Contacts between the two chains:
Residue M5 in chain B is in contact with residue A43 in chain A (closest heavy-atom distance 4.5 Å).
Residue R3 in chain B interacts with residue L39 in chain A (closest heavy-atom distance 3.4 Å).
Residue H11 in chain B contacts residue E23 in chain A (closest heavy-atom distance 3.4 Å).
Residue H11 in chain B contacts residue G24 in chain A (closest heavy-atom distance 4.6 Å).
Residue V49 in chain B is in contact with residue L20 in chain A (closest heavy-atom distance 4.7 Å).
Residue R3 in chain B is in contact with residue Q7 in chain A (closest heavy-atom distance 3.5 Å).
Residue K9 in chain B contacts residue E23 in chain A (closest heavy-atom distance 2.7 Å).
Residue R3 in chain B contacts residue I38 in chain A (closest heavy-atom distance 4.4 Å).
Residue R54 in chain B is in contact with residue F55 in chain A (closest heavy-atom distance 4.0 Å).
Residue I86 in chain B interacts with residue G24 in chain A (closest heavy-atom distance 4.0 Å).
Residue R54 in chain B interacts with residue A74 in chain A (closest heavy-atom distance 3.6 Å).
Residue R54 in chain B contacts residue G24 in chain A (closest heavy-atom distance 4.6 Å).
Residue M1 in chain B interacts with residue V91 in chain A (closest heavy-atom distance 3.9 Å).
Residue M5 in chain B contacts residue N41 in chain A (closest heavy-atom distance 3.5 Å).
Residue L6 in chain B is in contact with residue Y58 in chain A (closest heavy-atom distance 3.7 Å).
Residue F90 in chain B is in contact with residue A43 in chain A (closest heavy-atom distance 3.8 Å).
Residue M1 in chain B contacts residue W101 in chain A (closest heavy-atom distance 4.3 Å).
Residue T4 in chain B is in contact with residue A43 in chain A (closest heavy-atom distance 2.9 Å).
Residue W101 in chain B interacts with residue N41 in chain A (closest heavy-atom distance 3.8 Å).
Residue W47 in chain B is in contact with residue S56 in chain A (closest heavy-atom distance 3.9 Å).
Residue H11 in chain B is in contact with residue Y22 in chain A (closest heavy-atom distance 3.8 Å).
Residue I2 in chain B interacts with residue V91 in chain A (closest heavy-atom distance 3.2 Å).
Residue P103 in chain B interacts with residue N41 in chain A (closest heavy-atom distance 3.3 Å).
Residue T4 in chain B contacts residue N41 in chain A (closest heavy-atom distance 4.4 Å).
Residue M1 in chain B is in contact with residue T92 in chain A (closest heavy-atom distance 3.5 Å).
Residue V49 in chain B contacts residue A74 in chain A (closest heavy-atom distance 3.8 Å).
Residue W47 in chain B contacts residue G24 in chain A (closest heavy-atom distance 4.3 Å).
Residue W47 in chain B interacts with residue Y58 in chain A (closest heavy-atom distance 4.2 Å).
Residue R3 in chain B contacts residue E42 in chain A (closest heavy-atom distance 2.8 Å).
Residue R99 in chain B contacts residue L39 in chain A (closest heavy-atom distance 3.8 Å).
Residue K9 in chain B is in contact with residue Y58 in chain A (closest heavy-atom distance 2.8 Å).
Residue R3 in chain B contacts residue S89 in chain A (closest heavy-atom distance 3.9 Å).
Residue R54 in chain B contacts residue T57 in chain A (closest heavy-atom distance 3.9 Å).
Residue T50 in chain B contacts residue H77 in chain A (closest heavy-atom distance 3.7 Å).
Residue N51 in chain B is in contact with residue H77 in chain A (closest heavy-atom distance 4.2 Å).
Residue R54 in chain B interacts with residue A75 in chain A (closest heavy-atom distance 3.4 Å).
Residue A98 in chain B is in contact with residue L39 in chain A (closest heavy-atom distance 3.7 Å).
Residue R3 in chain B interacts with residue V91 in chain A (closest heavy-atom distance 3.8 Å).
Residue M5 in chain B interacts with residue E40 in chain A (closest heavy-atom distance 3.2 Å).
Residue I86 in chain B interacts with residue E23 in chain A (closest heavy-atom distance 3.9 Å).
Residue Y107 in chain B is in contact with residue E23 in chain A (closest heavy-atom distance 2.7 Å).
Residue W47 in chain B is in contact with residue A74 in chain A (closest heavy-atom distance 3.9 Å).
Residue N48 in chain B interacts with residue A74 in chain A (closest heavy-atom distance 3.9 Å).
Residue L6 in chain B is in contact with residue N41 in chain A (closest heavy-atom distance 2.9 Å).
Residue I2 in chain B contacts residue T92 in chain A (closest heavy-atom distance 3.0 Å).
Residue M1 in chain B interacts with residue M93 in chain A (closest heavy-atom distance 4.2 Å).
Residue M1 in chain B interacts with residue Q7 in chain A (closest heavy-atom distance 4.0 Å).
Residue T4 in chain B interacts with residue F90 in chain A (closest heavy-atom distance 4.6 Å).
Residue F90 in chain B interacts with residue Y58 in chain A (closest heavy-atom distance 4.3 Å).
Residue W47 in chain B contacts residue T57 in chain A (closest heavy-atom distance 4.3 Å).
Residue M5 in chain B is in contact with residue E42 in chain A (closest heavy-atom distance 3.7 Å).
Residue V49 in chain B contacts residue H77 in chain A (closest heavy-atom distance 2.9 Å).
Residue T4 in chain B is in contact with residue E42 in chain A (closest heavy-atom distance 3.5 Å).
Residue D95 in chain B contacts residue L39 in chain A (closest heavy-atom distance 3.7 Å).
Residue G52 in chain B interacts with residue H77 in chain A (closest heavy-atom distance 3.6 Å).
Residue I2 in chain B contacts residue F90 in chain A (closest heavy-atom distance 4.6 Å).
Residue R54 in chain B contacts residue S56 in chain A (closest heavy-atom distance 2.9 Å).
Residue M5 in chain B interacts with residue L39 in chain A (closest heavy-atom distance 4.3 Å).
Residue F90 in chain B is in contact with residue T57 in chain A (closest heavy-atom distance 4.2 Å).
Residue R3 in chain B is in contact with residue G37 in chain A (closest heavy-atom distance 2.9 Å).

Sequence of chain A:
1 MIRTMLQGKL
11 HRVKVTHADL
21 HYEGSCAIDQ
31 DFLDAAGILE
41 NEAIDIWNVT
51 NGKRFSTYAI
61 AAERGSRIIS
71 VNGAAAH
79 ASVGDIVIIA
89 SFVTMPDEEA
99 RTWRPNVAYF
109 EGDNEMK

Sequence of chain B:
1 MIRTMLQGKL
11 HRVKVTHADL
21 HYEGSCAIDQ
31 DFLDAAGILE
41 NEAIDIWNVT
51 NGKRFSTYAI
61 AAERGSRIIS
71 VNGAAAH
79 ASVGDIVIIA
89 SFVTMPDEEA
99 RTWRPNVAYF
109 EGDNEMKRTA

The following describes two proteins that form a bound complex.